Contacts between the two chains:
Residue I112 in protein 1 contacts residue Y55 in protein 2 (closest heavy-atom distance 3.5 Å).
Residue A79 in protein 1 contacts residue I85 in protein 2 (closest heavy-atom distance 3.5 Å).
Residue Q38 in protein 1 is in contact with residue R16 in protein 2 (closest heavy-atom distance 2.8 Å).
Residue L17 in protein 1 contacts residue I11 in protein 2 (closest heavy-atom distance 2.9 Å).
Residue R13 in protein 1 interacts with residue N22 in protein 2 (closest heavy-atom distance 2.7 Å).
Residue L100 in protein 1 interacts with residue N101 in protein 2 (closest heavy-atom distance 3.4 Å).
Residue L17 in protein 1 interacts with residue P10 in protein 2 (closest heavy-atom distance 3.5 Å).
Residue E57 in protein 1 contacts residue Y55 in protein 2 (closest heavy-atom distance 3.4 Å).
Residue E57 in protein 1 is in contact with residue N59 in protein 2 (closest heavy-atom distance 3.0 Å).
Residue L61 in protein 1 interacts with residue T62 in protein 2 (closest heavy-atom distance 3.5 Å).
Residue I72 in protein 1 is in contact with residue V97 in protein 2 (closest heavy-atom distance 3.5 Å).
Residue R16 in protein 1 contacts residue Q38 in protein 2 (closest heavy-atom distance 2.8 Å).
Residue K96 in protein 1 interacts with residue Q98 in protein 2 (closest heavy-atom distance 3.1 Å).
Residue I14 in protein 1 is in contact with residue R13 in protein 2 (closest heavy-atom distance 3.3 Å).
Residue L103 in protein 1 interacts with residue N101 in protein 2 (closest heavy-atom distance 3.4 Å).
Residue K115 in protein 1 contacts residue E57 in protein 2 (closest heavy-atom distance 3.1 Å).
Residue L93 in protein 1 contacts residue T94 in protein 2 (closest heavy-atom distance 3.4 Å).
Residue D54 in protein 1 contacts residue D54 in protein 2 (closest heavy-atom distance 3.3 Å).
Residue R51 in protein 1 is in contact with residue R51 in protein 2 (closest heavy-atom distance 3.4 Å).
Residue I14 in protein 1 interacts with residue F37 in protein 2 (closest heavy-atom distance 3.4 Å).
Residue I85 in protein 1 contacts residue S87 in protein 2 (closest heavy-atom distance 3.5 Å).
Residue E57 in protein 1 is in contact with residue T62 in protein 2 (closest heavy-atom distance 3.2 Å).
Residue I85 in protein 1 is in contact with residue S86 in protein 2 (closest heavy-atom distance 3.3 Å).
Residue D54 in protein 1 is in contact with residue V53 in protein 2 (closest heavy-atom distance 2.6 Å).
Residue R9 in protein 1 contacts residue R16 in protein 2 (closest heavy-atom distance 3.3 Å).
Residue R16 in protein 1 interacts with residue I11 in protein 2 (closest heavy-atom distance 3.3 Å).
Residue Q81 in protein 1 contacts residue H83 in protein 2 (closest heavy-atom distance 2.8 Å).
Residue F37 in protein 1 interacts with residue R13 in protein 2 (closest heavy-atom distance 3.4 Å).
Residue E21 in protein 1 contacts residue R9 in protein 2 (closest heavy-atom distance 3.0 Å).
Residue K96 in protein 1 interacts with residue V97 in protein 2 (closest heavy-atom distance 3.0 Å).
Residue K115 in protein 1 contacts residue D54 in protein 2 (closest heavy-atom distance 2.5 Å).
Residue D54 in protein 1 contacts residue Y55 in protein 2 (closest heavy-atom distance 3.4 Å).
Residue K28 in protein 1 contacts residue I46 in protein 2 (closest heavy-atom distance 3.2 Å).
Residue F37 in protein 1 is in contact with residue I14 in protein 2 (closest heavy-atom distance 3.5 Å).
Residue I11 in protein 1 contacts residue R16 in protein 2 (closest heavy-atom distance 3.4 Å).
Residue H52 in protein 1 is in contact with residue R51 in protein 2 (closest heavy-atom distance 2.8 Å).
Residue V53 in protein 1 is in contact with residue V53 in protein 2 (closest heavy-atom distance 3.3 Å).
Residue H52 in protein 1 is in contact with residue H52 in protein 2 (closest heavy-atom distance 3.4 Å).
Residue Q12 in protein 1 is in contact with residue V15 in protein 2 (closest heavy-atom distance 3.3 Å).
Residue E64 in protein 1 is in contact with residue H66 in protein 2 (closest heavy-atom distance 2.6 Å).
Residue R13 in protein 1 is in contact with residue I14 in protein 2 (closest heavy-atom distance 3.4 Å).
Residue I50 in protein 1 contacts residue R51 in protein 2 (closest heavy-atom distance 2.8 Å).
Residue E31 in protein 1 interacts with residue H52 in protein 2 (closest heavy-atom distance 3.5 Å).
Residue K28 in protein 1 interacts with residue L45 in protein 2 (closest heavy-atom distance 3.5 Å).
Residue L103 in protein 1 contacts residue Q105 in protein 2 (closest heavy-atom distance 3.4 Å).
Residue R13 in protein 1 contacts residue V15 in protein 2 (closest heavy-atom distance 2.8 Å).
Residue Q74 in protein 1 interacts with residue A76 in protein 2 (closest heavy-atom distance 3.2 Å).
Residue I14 in protein 1 is in contact with residue I14 in protein 2 (closest heavy-atom distance 3.1 Å).
Residue I85 in protein 1 is in contact with residue I85 in protein 2 (closest heavy-atom distance 3.3 Å).
Residue N22 in protein 1 interacts with residue R13 in protein 2 (closest heavy-atom distance 3.1 Å).
Residue E107 in protein 1 contacts residue L108 in protein 2 (closest heavy-atom distance 3.4 Å).
Residue H52 in protein 1 interacts with residue V53 in protein 2 (closest heavy-atom distance 2.8 Å).
Residue V15 in protein 1 is in contact with residue R13 in protein 2 (closest heavy-atom distance 2.8 Å).
Residue P10 in protein 1 interacts with residue L17 in protein 2 (closest heavy-atom distance 3.5 Å).
Residue I11 in protein 1 is in contact with residue L17 in protein 2 (closest heavy-atom distance 2.8 Å).
Residue L17 in protein 1 contacts residue R9 in protein 2 (closest heavy-atom distance 3.2 Å).
Residue I46 in protein 1 contacts residue K28 in protein 2 (closest heavy-atom distance 2.9 Å).
Residue R9 in protein 1 interacts with residue L17 in protein 2 (closest heavy-atom distance 3.2 Å).
Residue R9 in protein 1 interacts with residue E21 in protein 2 (closest heavy-atom distance 2.9 Å).
Residue D89 in protein 1 contacts residue K91 in protein 2 (closest heavy-atom distance 2.8 Å).

Sequence of protein 1:
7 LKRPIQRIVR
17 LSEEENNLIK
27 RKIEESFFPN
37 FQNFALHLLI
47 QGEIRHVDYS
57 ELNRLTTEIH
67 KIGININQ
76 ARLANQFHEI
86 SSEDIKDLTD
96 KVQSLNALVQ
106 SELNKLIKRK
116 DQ

The following describes two proteins that form a bound complex.

Sequence of protein 2:
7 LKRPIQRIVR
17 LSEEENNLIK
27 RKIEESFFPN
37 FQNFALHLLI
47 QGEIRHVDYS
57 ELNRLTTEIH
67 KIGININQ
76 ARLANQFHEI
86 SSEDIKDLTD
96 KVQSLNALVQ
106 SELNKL